Sequence of protein 2:
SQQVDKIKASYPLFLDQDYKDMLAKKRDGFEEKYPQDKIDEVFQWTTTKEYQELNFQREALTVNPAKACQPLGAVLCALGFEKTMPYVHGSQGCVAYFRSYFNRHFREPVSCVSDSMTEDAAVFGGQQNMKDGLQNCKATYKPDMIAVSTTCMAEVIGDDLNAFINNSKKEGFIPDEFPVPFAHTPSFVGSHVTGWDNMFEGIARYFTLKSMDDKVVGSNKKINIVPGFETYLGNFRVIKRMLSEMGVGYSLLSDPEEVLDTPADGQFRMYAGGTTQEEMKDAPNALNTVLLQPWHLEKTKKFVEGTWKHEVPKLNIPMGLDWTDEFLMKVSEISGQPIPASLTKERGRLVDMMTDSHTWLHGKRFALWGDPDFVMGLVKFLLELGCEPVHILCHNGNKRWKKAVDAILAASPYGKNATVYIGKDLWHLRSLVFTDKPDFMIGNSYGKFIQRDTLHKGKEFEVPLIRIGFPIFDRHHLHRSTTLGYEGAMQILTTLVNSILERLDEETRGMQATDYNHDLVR

Residue-level contacts at the interface:
Residue S11 in protein 2 interacts with residue N518 in protein 1 (closest heavy-atom distance 3.3 Å).
Residue N518 in protein 2 interacts with residue S11 in protein 1 (closest heavy-atom distance 3.4 Å).
Residue R108 in protein 2 contacts residue D357 in protein 1 (closest heavy-atom distance 3.4 Å).
Residue H477 in protein 2 contacts residue D357 in protein 1 (closest heavy-atom distance 3.4 Å).
Residue S11 in protein 2 interacts with residue Y517 in protein 1 (closest heavy-atom distance 3.1 Å).
Residue Y12 in protein 2 interacts with residue E508 in protein 1 (closest heavy-atom distance 2.7 Å).
Residue H478 in protein 2 contacts residue S358 in protein 1 (closest heavy-atom distance 3.2 Å).
Residue K449 in protein 2 is in contact with residue D520 in protein 1 (closest heavy-atom distance 2.7 Å).
Residue R523 in protein 2 is in contact with residue F474 in protein 1 (closest heavy-atom distance 2.9 Å).
Residue K34 in protein 2 is in contact with residue Q513 in protein 1 (closest heavy-atom distance 2.9 Å).
Residue Y517 in protein 2 is in contact with residue S11 in protein 1 (closest heavy-atom distance 2.9 Å).
Residue N499 in protein 2 contacts residue L479 in protein 1 (closest heavy-atom distance 3.2 Å).
Residue D506 in protein 2 is in contact with residue K449 in protein 1 (closest heavy-atom distance 2.9 Å).
Residue R476 in protein 2 is in contact with residue D506 in protein 1 (closest heavy-atom distance 2.9 Å).
Residue D520 in protein 2 interacts with residue K449 in protein 1 (closest heavy-atom distance 2.8 Å).
Residue R350 in protein 2 is in contact with residue D262 in protein 1 (closest heavy-atom distance 2.8 Å).
Residue D357 in protein 2 interacts with residue H478 in protein 1 (closest heavy-atom distance 3.4 Å).
Residue D475 in protein 2 interacts with residue L521 in protein 1 (closest heavy-atom distance 3.1 Å).
Residue D262 in protein 2 contacts residue R350 in protein 1 (closest heavy-atom distance 2.7 Å).
Residue D516 in protein 2 contacts residue R453 in protein 1 (closest heavy-atom distance 3.1 Å).
Residue G349 in protein 2 contacts residue A265 in protein 1 (closest heavy-atom distance 3.0 Å).
Residue D506 in protein 2 contacts residue D475 in protein 1 (closest heavy-atom distance 3.3 Å).
Residue H457 in protein 2 interacts with residue M512 in protein 1 (closest heavy-atom distance 3.4 Å).
Residue H477 in protein 2 contacts residue S358 in protein 1 (closest heavy-atom distance 2.9 Å).
Residue N518 in protein 2 interacts with residue Y12 in protein 1 (closest heavy-atom distance 3.4 Å).
Residue L521 in protein 2 contacts residue D475 in protein 1 (closest heavy-atom distance 3.0 Å).
Residue D357 in protein 2 is in contact with residue R108 in protein 1 (closest heavy-atom distance 3.4 Å).
Residue L521 in protein 2 is in contact with residue F474 in protein 1 (closest heavy-atom distance 3.3 Å).
Residue L521 in protein 2 interacts with residue Y447 in protein 1 (closest heavy-atom distance 3.5 Å).
Residue S358 in protein 2 is in contact with residue H478 in protein 1 (closest heavy-atom distance 3.0 Å).
Residue H478 in protein 2 is in contact with residue D357 in protein 1 (closest heavy-atom distance 3.3 Å).
Residue A265 in protein 2 interacts with residue G349 in protein 1 (closest heavy-atom distance 3.0 Å).
Residue L502 in protein 2 is in contact with residue H477 in protein 1 (closest heavy-atom distance 3.3 Å).
Residue Y12 in protein 2 is in contact with residue N518 in protein 1 (closest heavy-atom distance 3.3 Å).
Residue K449 in protein 2 is in contact with residue D506 in protein 1 (closest heavy-atom distance 2.9 Å).
Residue H477 in protein 2 contacts residue R523 in protein 1 (closest heavy-atom distance 3.1 Å).
Residue E508 in protein 2 interacts with residue Y12 in protein 1 (closest heavy-atom distance 2.8 Å).
Residue Q513 in protein 2 contacts residue K34 in protein 1 (closest heavy-atom distance 2.9 Å).
Residue E503 in protein 2 is in contact with residue R476 in protein 1 (closest heavy-atom distance 3.1 Å).
Residue Q37 in protein 2 is in contact with residue Q513 in protein 1 (closest heavy-atom distance 3.2 Å).
Residue R523 in protein 2 contacts residue R108 in protein 1 (closest heavy-atom distance 2.8 Å).
Residue Y517 in protein 2 is in contact with residue Y12 in protein 1 (closest heavy-atom distance 3.4 Å).
Residue R523 in protein 2 interacts with residue H477 in protein 1 (closest heavy-atom distance 3.0 Å).
Residue M512 in protein 2 interacts with residue D454 in protein 1 (closest heavy-atom distance 3.3 Å).
Residue R108 in protein 2 interacts with residue R523 in protein 1 (closest heavy-atom distance 3.0 Å).
Residue Y447 in protein 2 is in contact with residue L521 in protein 1 (closest heavy-atom distance 3.4 Å).
Residue F474 in protein 2 interacts with residue R523 in protein 1 (closest heavy-atom distance 3.1 Å).
Residue W361 in protein 2 interacts with residue H477 in protein 1 (closest heavy-atom distance 3.5 Å).
Residue D353 in protein 2 is in contact with residue E109 in protein 1 (closest heavy-atom distance 3.0 Å).
Residue S358 in protein 2 contacts residue H477 in protein 1 (closest heavy-atom distance 3.1 Å).
Residue N499 in protein 2 contacts residue H477 in protein 1 (closest heavy-atom distance 2.8 Å).
Residue L479 in protein 2 is in contact with residue N499 in protein 1 (closest heavy-atom distance 3.3 Å).
Residue E109 in protein 2 interacts with residue D353 in protein 1 (closest heavy-atom distance 3.0 Å).
Residue D454 in protein 2 contacts residue M512 in protein 1 (closest heavy-atom distance 3.4 Å).
Residue H477 in protein 2 contacts residue L502 in protein 1 (closest heavy-atom distance 3.5 Å).
Residue R476 in protein 2 contacts residue E503 in protein 1 (closest heavy-atom distance 3.2 Å).
Residue D506 in protein 2 is in contact with residue R476 in protein 1 (closest heavy-atom distance 2.7 Å).
Residue R453 in protein 2 contacts residue D516 in protein 1 (closest heavy-atom distance 3.2 Å).
Residue H477 in protein 2 contacts residue N499 in protein 1 (closest heavy-atom distance 2.8 Å).
Residue Q513 in protein 2 is in contact with residue Q37 in protein 1 (closest heavy-atom distance 3.4 Å).

The following describes two proteins that form a bound complex.

Sequence of protein 1:
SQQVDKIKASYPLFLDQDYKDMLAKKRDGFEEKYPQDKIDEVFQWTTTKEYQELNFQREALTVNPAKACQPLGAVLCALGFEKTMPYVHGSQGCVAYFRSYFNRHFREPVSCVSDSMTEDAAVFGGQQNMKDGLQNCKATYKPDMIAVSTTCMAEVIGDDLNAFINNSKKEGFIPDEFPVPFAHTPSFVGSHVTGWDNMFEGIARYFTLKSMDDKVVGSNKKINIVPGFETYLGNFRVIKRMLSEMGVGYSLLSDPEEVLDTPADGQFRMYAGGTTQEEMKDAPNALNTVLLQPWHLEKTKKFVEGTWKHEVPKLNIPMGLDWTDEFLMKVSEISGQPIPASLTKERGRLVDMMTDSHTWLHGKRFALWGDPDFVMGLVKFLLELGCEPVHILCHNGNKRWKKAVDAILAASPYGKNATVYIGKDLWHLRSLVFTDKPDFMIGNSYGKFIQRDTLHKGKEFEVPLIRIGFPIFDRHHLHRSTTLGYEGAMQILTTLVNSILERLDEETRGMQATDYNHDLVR